Sequence of chain B:
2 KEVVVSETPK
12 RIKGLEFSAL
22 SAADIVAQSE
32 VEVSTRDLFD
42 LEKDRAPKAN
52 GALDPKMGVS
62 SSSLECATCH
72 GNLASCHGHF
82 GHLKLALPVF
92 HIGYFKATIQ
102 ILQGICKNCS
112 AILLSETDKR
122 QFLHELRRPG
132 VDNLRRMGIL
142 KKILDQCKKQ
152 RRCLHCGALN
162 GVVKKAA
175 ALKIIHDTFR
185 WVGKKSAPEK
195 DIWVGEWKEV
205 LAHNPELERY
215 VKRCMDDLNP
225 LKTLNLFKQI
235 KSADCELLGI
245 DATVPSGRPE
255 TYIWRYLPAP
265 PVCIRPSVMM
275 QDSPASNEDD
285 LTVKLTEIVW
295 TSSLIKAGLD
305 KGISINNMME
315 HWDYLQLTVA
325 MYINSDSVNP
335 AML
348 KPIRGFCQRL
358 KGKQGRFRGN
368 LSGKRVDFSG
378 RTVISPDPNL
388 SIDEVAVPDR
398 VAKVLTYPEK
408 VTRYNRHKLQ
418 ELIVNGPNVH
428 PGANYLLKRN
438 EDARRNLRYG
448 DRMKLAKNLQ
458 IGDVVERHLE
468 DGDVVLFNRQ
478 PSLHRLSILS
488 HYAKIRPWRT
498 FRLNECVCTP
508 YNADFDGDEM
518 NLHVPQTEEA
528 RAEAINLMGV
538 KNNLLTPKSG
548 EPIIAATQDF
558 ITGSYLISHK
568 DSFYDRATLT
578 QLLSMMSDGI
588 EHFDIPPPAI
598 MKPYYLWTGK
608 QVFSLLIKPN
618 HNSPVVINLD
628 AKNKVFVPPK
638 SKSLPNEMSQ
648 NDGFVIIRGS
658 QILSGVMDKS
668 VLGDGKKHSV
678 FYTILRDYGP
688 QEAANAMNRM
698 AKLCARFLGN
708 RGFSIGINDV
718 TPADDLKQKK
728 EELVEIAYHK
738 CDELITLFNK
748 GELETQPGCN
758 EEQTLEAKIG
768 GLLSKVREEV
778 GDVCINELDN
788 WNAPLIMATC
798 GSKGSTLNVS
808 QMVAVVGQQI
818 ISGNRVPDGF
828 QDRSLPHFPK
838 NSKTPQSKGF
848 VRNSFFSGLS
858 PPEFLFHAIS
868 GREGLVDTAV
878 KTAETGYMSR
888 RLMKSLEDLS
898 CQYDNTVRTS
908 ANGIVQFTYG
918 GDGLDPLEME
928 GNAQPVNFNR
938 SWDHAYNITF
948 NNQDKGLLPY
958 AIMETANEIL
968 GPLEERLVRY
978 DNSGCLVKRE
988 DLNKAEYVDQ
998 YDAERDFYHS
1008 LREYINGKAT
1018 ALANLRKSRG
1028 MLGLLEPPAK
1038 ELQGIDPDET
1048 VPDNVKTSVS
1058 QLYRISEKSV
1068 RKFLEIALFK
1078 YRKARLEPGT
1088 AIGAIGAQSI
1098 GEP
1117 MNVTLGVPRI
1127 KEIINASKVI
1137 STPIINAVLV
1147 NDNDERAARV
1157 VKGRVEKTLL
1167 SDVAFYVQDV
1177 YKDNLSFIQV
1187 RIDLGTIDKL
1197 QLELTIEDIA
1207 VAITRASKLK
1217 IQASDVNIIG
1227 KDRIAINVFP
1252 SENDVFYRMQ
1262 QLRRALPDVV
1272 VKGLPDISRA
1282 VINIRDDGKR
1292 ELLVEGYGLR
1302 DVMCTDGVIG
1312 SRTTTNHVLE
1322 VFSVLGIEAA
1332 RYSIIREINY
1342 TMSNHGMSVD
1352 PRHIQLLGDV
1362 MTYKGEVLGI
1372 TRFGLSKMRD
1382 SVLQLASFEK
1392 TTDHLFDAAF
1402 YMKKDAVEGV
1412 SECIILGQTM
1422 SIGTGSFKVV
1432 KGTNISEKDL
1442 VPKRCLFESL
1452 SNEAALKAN

Sequence of chain A:
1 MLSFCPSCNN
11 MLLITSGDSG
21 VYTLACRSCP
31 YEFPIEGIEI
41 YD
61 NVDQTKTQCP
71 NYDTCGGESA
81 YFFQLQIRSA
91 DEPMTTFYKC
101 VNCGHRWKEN

Contacts between the two chains:
Residue E1151 in chain B contacts residue L85 in chain A (closest heavy-atom distance 3.6 Å).
Residue R1160 in chain B interacts with residue I87 in chain A (closest heavy-atom distance 4.5 Å).
Residue V1173 in chain B interacts with residue E39 in chain A (closest heavy-atom distance 4.3 Å).
Residue R1152 in chain B interacts with residue F83 in chain A (closest heavy-atom distance 4.9 Å).
Residue Y1177 in chain B is in contact with residue E36 in chain A (closest heavy-atom distance 4.6 Å).
Residue Y1177 in chain B contacts residue G37 in chain A (closest heavy-atom distance 3.9 Å).
Residue N1147 in chain B interacts with residue L85 in chain A (closest heavy-atom distance 4.5 Å).
Residue R1152 in chain B is in contact with residue L85 in chain A (closest heavy-atom distance 3.6 Å).
Residue V1176 in chain B contacts residue I38 in chain A (closest heavy-atom distance 4.9 Å).
Residue R1264 in chain B contacts residue E39 in chain A (closest heavy-atom distance 4.1 Å).
Residue F1257 in chain B is in contact with residue L13 in chain A (closest heavy-atom distance 3.9 Å).
Residue D1175 in chain B interacts with residue G37 in chain A (closest heavy-atom distance 4.5 Å).
Residue D1175 in chain B is in contact with residue I38 in chain A (closest heavy-atom distance 4.0 Å).
Residue E1253 in chain B is in contact with residue R27 in chain A (closest heavy-atom distance 3.8 Å).
Residue R1152 in chain B contacts residue I87 in chain A (closest heavy-atom distance 3.5 Å).
Residue K1178 in chain B interacts with residue G37 in chain A (closest heavy-atom distance 4.3 Å).
Residue Y1172 in chain B contacts residue D42 in chain A (closest heavy-atom distance 3.2 Å).
Residue D1175 in chain B is in contact with residue E39 in chain A (closest heavy-atom distance 3.3 Å).
Residue N1180 in chain B contacts residue G20 in chain A (closest heavy-atom distance 3.3 Å).
Residue A1153 in chain B contacts residue I87 in chain A (closest heavy-atom distance 4.6 Å).
Residue D1175 in chain B interacts with residue Y41 in chain A (closest heavy-atom distance 3.5 Å).
Residue N1254 in chain B contacts residue L13 in chain A (closest heavy-atom distance 3.4 Å).
Residue R1152 in chain B contacts residue F97 in chain A (closest heavy-atom distance 3.4 Å).
Residue Y1172 in chain B interacts with residue I40 in chain A (closest heavy-atom distance 3.6 Å).
Residue F1235 in chain B interacts with residue Y22 in chain A (closest heavy-atom distance 4.7 Å).
Residue V1173 in chain B interacts with residue D42 in chain A (closest heavy-atom distance 4.8 Å).
Residue F1257 in chain B contacts residue I14 in chain A (closest heavy-atom distance 3.5 Å).
Residue Q1174 in chain B contacts residue E39 in chain A (closest heavy-atom distance 3.6 Å).
Residue E1151 in chain B contacts residue F83 in chain A (closest heavy-atom distance 4.5 Å).
Residue D1179 in chain B is in contact with residue G20 in chain A (closest heavy-atom distance 4.9 Å).
Residue K1178 in chain B is in contact with residue E36 in chain A (closest heavy-atom distance 3.5 Å).
Residue N1180 in chain B is in contact with residue Y22 in chain A (closest heavy-atom distance 3.3 Å).
Residue E1199 in chain B is in contact with residue K108 in chain A (closest heavy-atom distance 4.5 Å).
Residue Y1258 in chain B is in contact with residue L13 in chain A (closest heavy-atom distance 3.6 Å).
Residue V1256 in chain B contacts residue Y22 in chain A (closest heavy-atom distance 4.9 Å).
Residue V1176 in chain B contacts residue G37 in chain A (closest heavy-atom distance 4.3 Å).
Residue R1152 in chain B is in contact with residue K108 in chain A (closest heavy-atom distance 2.9 Å).
Residue D1179 in chain B contacts residue Y22 in chain A (closest heavy-atom distance 3.4 Å).
Residue N1254 in chain B interacts with residue I14 in chain A (closest heavy-atom distance 3.4 Å).
Residue Q1174 in chain B interacts with residue I38 in chain A (closest heavy-atom distance 4.3 Å).
Residue N1254 in chain B interacts with residue T15 in chain A (closest heavy-atom distance 2.9 Å).
Residue F1257 in chain B is in contact with residue L12 in chain A (closest heavy-atom distance 4.1 Å).
Residue D1307 in chain B contacts residue S89 in chain A (closest heavy-atom distance 4.2 Å).
Residue V1146 in chain B interacts with residue Q86 in chain A (closest heavy-atom distance 3.9 Å).
Residue A1153 in chain B interacts with residue L85 in chain A (closest heavy-atom distance 4.8 Å).
Residue V1173 in chain B is in contact with residue I40 in chain A (closest heavy-atom distance 4.0 Å).
Residue R1264 in chain B interacts with residue Y41 in chain A (closest heavy-atom distance 3.3 Å).
Residue G1308 in chain B contacts residue R88 in chain A (closest heavy-atom distance 3.7 Å).
Residue N1254 in chain B is in contact with residue S16 in chain A (closest heavy-atom distance 3.6 Å).
Residue V1146 in chain B interacts with residue I87 in chain A (closest heavy-atom distance 4.8 Å).
Residue Q1261 in chain B contacts residue M1 in chain A (closest heavy-atom distance 4.0 Å).
Residue V1146 in chain B is in contact with residue R88 in chain A (closest heavy-atom distance 4.1 Å).
Residue Q1174 in chain B contacts residue I40 in chain A (closest heavy-atom distance 4.9 Å).
Residue Y1172 in chain B is in contact with residue Y41 in chain A (closest heavy-atom distance 4.3 Å).
Residue N1147 in chain B is in contact with residue Q86 in chain A (closest heavy-atom distance 4.6 Å).
Residue V1173 in chain B is in contact with residue Y41 in chain A (closest heavy-atom distance 3.3 Å).
Residue N1149 in chain B is in contact with residue L85 in chain A (closest heavy-atom distance 3.2 Å).
Residue F1171 in chain B interacts with residue D42 in chain A (closest heavy-atom distance 4.5 Å).
Residue D1307 in chain B contacts residue R88 in chain A (closest heavy-atom distance 3.1 Å).
Residue F1257 in chain B interacts with residue M1 in chain A (closest heavy-atom distance 4.8 Å).

The following describes two proteins that form a bound complex.